These two protein chains interact to form a complex.

Sequence of the first protein:
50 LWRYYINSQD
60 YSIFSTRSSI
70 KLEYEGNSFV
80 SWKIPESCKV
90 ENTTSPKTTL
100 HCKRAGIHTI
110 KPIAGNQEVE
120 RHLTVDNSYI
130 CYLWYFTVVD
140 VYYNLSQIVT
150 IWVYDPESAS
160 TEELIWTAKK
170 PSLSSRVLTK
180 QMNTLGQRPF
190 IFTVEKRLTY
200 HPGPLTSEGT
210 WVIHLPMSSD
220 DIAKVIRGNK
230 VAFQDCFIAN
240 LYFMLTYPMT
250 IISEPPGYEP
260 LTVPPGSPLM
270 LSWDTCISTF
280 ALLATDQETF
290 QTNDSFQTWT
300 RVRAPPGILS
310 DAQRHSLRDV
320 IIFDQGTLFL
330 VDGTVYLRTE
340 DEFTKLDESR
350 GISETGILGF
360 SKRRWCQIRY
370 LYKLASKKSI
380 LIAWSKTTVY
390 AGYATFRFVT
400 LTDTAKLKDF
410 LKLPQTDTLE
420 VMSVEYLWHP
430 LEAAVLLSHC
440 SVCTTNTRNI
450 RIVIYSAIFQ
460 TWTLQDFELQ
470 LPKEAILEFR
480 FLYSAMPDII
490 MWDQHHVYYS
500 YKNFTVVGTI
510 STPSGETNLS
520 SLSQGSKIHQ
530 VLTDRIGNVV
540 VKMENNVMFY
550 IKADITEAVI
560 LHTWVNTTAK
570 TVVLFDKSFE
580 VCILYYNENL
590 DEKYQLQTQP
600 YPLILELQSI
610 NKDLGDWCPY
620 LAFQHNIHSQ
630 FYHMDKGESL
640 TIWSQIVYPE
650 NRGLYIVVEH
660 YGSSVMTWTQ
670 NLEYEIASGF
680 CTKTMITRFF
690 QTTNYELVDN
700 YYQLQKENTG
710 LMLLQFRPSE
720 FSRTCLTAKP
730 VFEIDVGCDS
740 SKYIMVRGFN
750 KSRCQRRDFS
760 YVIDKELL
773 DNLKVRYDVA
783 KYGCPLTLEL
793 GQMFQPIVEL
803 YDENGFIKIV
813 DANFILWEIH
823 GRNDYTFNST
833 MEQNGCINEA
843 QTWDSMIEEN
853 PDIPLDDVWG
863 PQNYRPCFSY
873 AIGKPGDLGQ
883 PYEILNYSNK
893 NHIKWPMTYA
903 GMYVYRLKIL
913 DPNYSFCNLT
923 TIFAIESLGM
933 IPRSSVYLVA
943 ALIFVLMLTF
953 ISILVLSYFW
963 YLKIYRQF

Sequence of the second protein:
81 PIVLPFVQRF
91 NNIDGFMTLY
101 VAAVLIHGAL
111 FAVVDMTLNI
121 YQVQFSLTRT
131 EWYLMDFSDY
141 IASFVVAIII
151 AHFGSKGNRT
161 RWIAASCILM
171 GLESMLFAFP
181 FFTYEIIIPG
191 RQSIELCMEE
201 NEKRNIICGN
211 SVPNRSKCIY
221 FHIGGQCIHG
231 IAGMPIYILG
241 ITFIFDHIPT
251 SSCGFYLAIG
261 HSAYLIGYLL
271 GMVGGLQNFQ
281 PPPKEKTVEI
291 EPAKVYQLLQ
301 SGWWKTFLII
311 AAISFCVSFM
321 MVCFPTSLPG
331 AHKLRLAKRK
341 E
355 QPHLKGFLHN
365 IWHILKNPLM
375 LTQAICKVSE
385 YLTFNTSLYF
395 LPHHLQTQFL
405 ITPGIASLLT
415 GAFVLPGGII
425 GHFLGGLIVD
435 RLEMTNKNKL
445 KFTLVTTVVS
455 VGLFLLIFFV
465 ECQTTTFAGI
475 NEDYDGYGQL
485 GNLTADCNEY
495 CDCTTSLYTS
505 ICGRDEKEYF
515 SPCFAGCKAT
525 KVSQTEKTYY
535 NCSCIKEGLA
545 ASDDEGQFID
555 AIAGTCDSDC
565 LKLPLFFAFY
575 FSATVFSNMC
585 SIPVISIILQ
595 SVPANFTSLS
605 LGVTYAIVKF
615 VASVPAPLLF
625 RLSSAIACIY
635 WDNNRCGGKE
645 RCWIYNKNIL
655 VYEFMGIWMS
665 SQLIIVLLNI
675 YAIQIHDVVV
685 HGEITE

Interface contacts:
Residue F758 in the first protein interacts with residue A544 in the second protein (closest heavy-atom distance 4.4 Å).
Residue R755 in the first protein is in contact with residue I553 in the second protein (closest heavy-atom distance 3.4 Å).
Residue V947 in the first protein is in contact with residue F575 in the second protein (closest heavy-atom distance 4.7 Å).
Residue F946 in the first protein contacts residue L460 in the second protein (closest heavy-atom distance 4.1 Å).
Residue F946 in the first protein interacts with residue A572 in the second protein (closest heavy-atom distance 5.0 Å).
Residue F946 in the first protein interacts with residue F573 in the second protein (closest heavy-atom distance 3.5 Å).
Residue R755 in the first protein interacts with residue A545 in the second protein (closest heavy-atom distance 4.0 Å).
Residue K965 in the first protein interacts with residue E437 in the second protein (closest heavy-atom distance 4.1 Å).
Residue E928 in the first protein interacts with residue A545 in the second protein (closest heavy-atom distance 3.4 Å).
Residue A943 in the first protein is in contact with residue L569 in the second protein (closest heavy-atom distance 4.2 Å).
Residue K965 in the first protein interacts with residue R435 in the second protein (closest heavy-atom distance 4.6 Å).
Residue Y939 in the first protein contacts residue L569 in the second protein (closest heavy-atom distance 3.5 Å).
Residue Q754 in the first protein contacts residue F552 in the second protein (closest heavy-atom distance 3.6 Å).
Residue Y939 in the first protein is in contact with residue Q467 in the second protein (closest heavy-atom distance 4.5 Å).
Residue S937 in the first protein interacts with residue L565 in the second protein (closest heavy-atom distance 4.3 Å).
Residue Y939 in the first protein interacts with residue P568 in the second protein (closest heavy-atom distance 4.0 Å).
Residue A942 in the first protein is in contact with residue L569 in the second protein (closest heavy-atom distance 5.0 Å).
Residue R756 in the first protein is in contact with residue I553 in the second protein (closest heavy-atom distance 4.9 Å).
Residue R755 in the first protein interacts with residue D547 in the second protein (closest heavy-atom distance 4.9 Å).
Residue L940 in the first protein interacts with residue L565 in the second protein (closest heavy-atom distance 4.9 Å).
Residue Y760 in the first protein interacts with residue A544 in the second protein (closest heavy-atom distance 3.8 Å).
Residue S759 in the first protein is in contact with residue L543 in the second protein (closest heavy-atom distance 3.6 Å).
Residue R755 in the first protein is in contact with residue F552 in the second protein (closest heavy-atom distance 2.3 Å).
Residue S759 in the first protein contacts residue G542 in the second protein (closest heavy-atom distance 2.7 Å).
Residue L950 in the first protein contacts residue L457 in the second protein (closest heavy-atom distance 4.3 Å).
Residue Y939 in the first protein is in contact with residue L565 in the second protein (closest heavy-atom distance 3.9 Å).
Residue S759 in the first protein interacts with residue A544 in the second protein (closest heavy-atom distance 4.0 Å).
Residue F758 in the first protein interacts with residue L543 in the second protein (closest heavy-atom distance 3.8 Å).
Residue F961 in the first protein contacts residue K445 in the second protein (closest heavy-atom distance 4.3 Å).
Residue S759 in the first protein interacts with residue E541 in the second protein (closest heavy-atom distance 2.7 Å).
Residue S936 in the first protein contacts residue L565 in the second protein (closest heavy-atom distance 4.6 Å).
Residue M904 in the first protein is in contact with residue A545 in the second protein (closest heavy-atom distance 4.6 Å).
Residue F758 in the first protein contacts residue I553 in the second protein (closest heavy-atom distance 2.8 Å).
Residue Y760 in the first protein contacts residue G542 in the second protein (closest heavy-atom distance 4.9 Å).
Residue M904 in the first protein is in contact with residue A544 in the second protein (closest heavy-atom distance 4.3 Å).
Residue V947 in the first protein contacts residue A572 in the second protein (closest heavy-atom distance 3.9 Å).
Residue K965 in the first protein contacts residue L436 in the second protein (closest heavy-atom distance 2.8 Å).
Residue K776 in the first protein contacts residue E541 in the second protein (closest heavy-atom distance 2.8 Å).
Residue W962 in the first protein interacts with residue L436 in the second protein (closest heavy-atom distance 4.2 Å).
Residue L958 in the first protein interacts with residue L428 in the second protein (closest heavy-atom distance 4.2 Å).
Residue L940 in the first protein interacts with residue P568 in the second protein (closest heavy-atom distance 3.8 Å).
Residue A943 in the first protein contacts residue A572 in the second protein (closest heavy-atom distance 4.0 Å).
Residue Y760 in the first protein interacts with residue E541 in the second protein (closest heavy-atom distance 3.9 Å).
Residue F961 in the first protein contacts residue L436 in the second protein (closest heavy-atom distance 4.1 Å).
Residue A943 in the first protein contacts residue P568 in the second protein (closest heavy-atom distance 3.1 Å).
Residue Y939 in the first protein is in contact with residue K566 in the second protein (closest heavy-atom distance 2.7 Å).
Residue L958 in the first protein is in contact with residue I432 in the second protein (closest heavy-atom distance 3.6 Å).
Residue R935 in the first protein interacts with residue L565 in the second protein (closest heavy-atom distance 4.8 Å).
Residue L950 in the first protein interacts with residue S576 in the second protein (closest heavy-atom distance 3.0 Å).